Interface contacts:
Residue V693 in chain B contacts residue V72 in chain A (closest heavy-atom distance 3.5 Å).
Residue K692 in chain B interacts with residue R44 in chain A (closest heavy-atom distance 1.1 Å).
Residue A745 in chain B contacts residue Q51 in chain A (closest heavy-atom distance 4.4 Å).
Residue R686 in chain B is in contact with residue G49 in chain A (closest heavy-atom distance 4.0 Å).
Residue K689 in chain B interacts with residue K50 in chain A (closest heavy-atom distance 3.9 Å).
Residue I687 in chain B contacts residue L10 in chain A (closest heavy-atom distance 2.5 Å).
Residue M688 in chain B contacts residue V72 in chain A (closest heavy-atom distance 3.2 Å).
Residue K689 in chain B interacts with residue Q51 in chain A (closest heavy-atom distance 1.2 Å).
Residue A690 in chain B interacts with residue Q43 in chain A (closest heavy-atom distance 4.3 Å).
Residue K692 in chain B is in contact with residue L71 in chain A (closest heavy-atom distance 4.1 Å).
Residue A690 in chain B interacts with residue V72 in chain A (closest heavy-atom distance 2.1 Å).
Residue R691 in chain B contacts residue K8 in chain A (closest heavy-atom distance 3.7 Å).
Residue L699 in chain B is in contact with residue L10 in chain A (closest heavy-atom distance 3.6 Å).
Residue L694 in chain B is in contact with residue L10 in chain A (closest heavy-atom distance 3.3 Å).
Residue A690 in chain B contacts residue L71 in chain A (closest heavy-atom distance 2.6 Å).
Residue V693 in chain B interacts with residue L10 in chain A (closest heavy-atom distance 2.5 Å).
Residue S705 in chain B contacts residue T11 in chain A (closest heavy-atom distance 4.4 Å).
Residue R686 in chain B is in contact with residue S48 in chain A (closest heavy-atom distance 4.6 Å).
Residue Y743 in chain B interacts with residue Q42 in chain A (closest heavy-atom distance 3.9 Å).
Residue E702 in chain B interacts with residue L10 in chain A (closest heavy-atom distance 3.6 Å).
Residue K689 in chain B interacts with residue V72 in chain A (closest heavy-atom distance 2.7 Å).
Residue R691 in chain B is in contact with residue L10 in chain A (closest heavy-atom distance 0.7 Å).
Residue E702 in chain B contacts residue L75 in chain A (closest heavy-atom distance 3.8 Å).
Residue I687 in chain B contacts residue V72 in chain A (closest heavy-atom distance 2.2 Å).
Residue I687 in chain B contacts residue R44 in chain A (closest heavy-atom distance 4.7 Å).
Residue R691 in chain B contacts residue R44 in chain A (closest heavy-atom distance 4.3 Å).
Residue L694 in chain B contacts residue V72 in chain A (closest heavy-atom distance 4.6 Å).
Residue M688 in chain B is in contact with residue R44 in chain A (closest heavy-atom distance 2.5 Å).
Residue A690 in chain B interacts with residue I46 in chain A (closest heavy-atom distance 2.6 Å).
Residue Y743 in chain B contacts residue R44 in chain A (closest heavy-atom distance 2.0 Å).
Residue E702 in chain B contacts residue T11 in chain A (closest heavy-atom distance 3.3 Å).
Residue A690 in chain B interacts with residue L45 in chain A (closest heavy-atom distance 4.6 Å).
Residue A690 in chain B interacts with residue L73 in chain A (closest heavy-atom distance 4.0 Å).
Residue E740 in chain B contacts residue R76 in chain A (closest heavy-atom distance 4.5 Å).
Residue R691 in chain B is in contact with residue G12 in chain A (closest heavy-atom distance 4.1 Å).
Residue R686 in chain B contacts residue H70 in chain A (closest heavy-atom distance 3.7 Å).
Residue R691 in chain B contacts residue L71 in chain A (closest heavy-atom distance 1.7 Å).
Residue A698 in chain B contacts residue L75 in chain A (closest heavy-atom distance 3.9 Å).
Residue V693 in chain B is in contact with residue L73 in chain A (closest heavy-atom distance 3.2 Å).
Residue S742 in chain B interacts with residue Q42 in chain A (closest heavy-atom distance 3.1 Å).
Residue K692 in chain B contacts residue L10 in chain A (closest heavy-atom distance 4.6 Å).
Residue R695 in chain B contacts residue L75 in chain A (closest heavy-atom distance 1.9 Å).
Residue L694 in chain B contacts residue L73 in chain A (closest heavy-atom distance 4.6 Å).
Residue Y743 in chain B is in contact with residue Q51 in chain A (closest heavy-atom distance 3.8 Å).
Residue A690 in chain B contacts residue R44 in chain A (closest heavy-atom distance 2.4 Å).
Residue R691 in chain B is in contact with residue H70 in chain A (closest heavy-atom distance 3.8 Å).
Residue R695 in chain B interacts with residue R76 in chain A (closest heavy-atom distance 3.8 Å).
Residue A690 in chain B interacts with residue H70 in chain A (closest heavy-atom distance 3.5 Å).
Residue R691 in chain B is in contact with residue T11 in chain A (closest heavy-atom distance 2.9 Å).
Residue K692 in chain B contacts residue L73 in chain A (closest heavy-atom distance 3.2 Å).
Residue A745 in chain B is in contact with residue R44 in chain A (closest heavy-atom distance 4.5 Å).
Residue K692 in chain B interacts with residue V72 in chain A (closest heavy-atom distance 1.9 Å).
Residue K692 in chain B interacts with residue Q42 in chain A (closest heavy-atom distance 3.4 Å).
Residue K692 in chain B is in contact with residue Q41 in chain A (closest heavy-atom distance 4.3 Å).
Residue R691 in chain B is in contact with residue T9 in chain A (closest heavy-atom distance 1.9 Å).
Residue K689 in chain B contacts residue I46 in chain A (closest heavy-atom distance 2.7 Å).
Residue V693 in chain B is in contact with residue L75 in chain A (closest heavy-atom distance 4.1 Å).
Residue K689 in chain B interacts with residue R44 in chain A (closest heavy-atom distance 1.3 Å).
Residue R691 in chain B interacts with residue V72 in chain A (closest heavy-atom distance 0.8 Å).
Residue R691 in chain B is in contact with residue L73 in chain A (closest heavy-atom distance 2.9 Å).

This data describes a binding interaction between two proteins.

Sequence of chain B:
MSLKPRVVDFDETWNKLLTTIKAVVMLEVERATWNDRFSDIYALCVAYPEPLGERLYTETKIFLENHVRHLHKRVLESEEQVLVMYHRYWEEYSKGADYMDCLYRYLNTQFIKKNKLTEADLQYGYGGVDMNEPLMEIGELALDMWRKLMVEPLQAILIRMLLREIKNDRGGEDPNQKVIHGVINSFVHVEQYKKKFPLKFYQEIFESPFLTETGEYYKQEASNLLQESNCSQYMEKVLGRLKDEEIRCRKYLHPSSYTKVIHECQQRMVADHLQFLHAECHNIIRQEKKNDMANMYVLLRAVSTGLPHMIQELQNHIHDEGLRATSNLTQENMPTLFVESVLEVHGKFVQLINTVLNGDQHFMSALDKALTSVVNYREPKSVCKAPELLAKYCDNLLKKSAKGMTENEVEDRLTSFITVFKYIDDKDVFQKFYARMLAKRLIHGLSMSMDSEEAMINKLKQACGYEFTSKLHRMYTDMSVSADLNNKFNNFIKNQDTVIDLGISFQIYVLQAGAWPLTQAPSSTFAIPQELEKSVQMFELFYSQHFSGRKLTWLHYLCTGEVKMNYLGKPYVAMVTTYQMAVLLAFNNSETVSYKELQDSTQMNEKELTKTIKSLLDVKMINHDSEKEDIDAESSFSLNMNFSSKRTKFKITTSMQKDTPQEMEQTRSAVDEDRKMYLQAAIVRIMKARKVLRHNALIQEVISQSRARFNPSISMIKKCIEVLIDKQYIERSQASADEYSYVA

Sequence of chain A:
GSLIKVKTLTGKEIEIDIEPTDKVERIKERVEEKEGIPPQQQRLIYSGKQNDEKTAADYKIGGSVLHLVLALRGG